Sequence of the second protein:
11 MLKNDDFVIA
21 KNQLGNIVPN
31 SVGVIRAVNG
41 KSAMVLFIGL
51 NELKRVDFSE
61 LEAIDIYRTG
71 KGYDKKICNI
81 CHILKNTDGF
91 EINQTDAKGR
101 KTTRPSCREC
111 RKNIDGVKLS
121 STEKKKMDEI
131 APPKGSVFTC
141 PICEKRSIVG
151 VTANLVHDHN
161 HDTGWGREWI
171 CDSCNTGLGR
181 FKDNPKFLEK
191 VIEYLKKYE

Sequence of the first protein:
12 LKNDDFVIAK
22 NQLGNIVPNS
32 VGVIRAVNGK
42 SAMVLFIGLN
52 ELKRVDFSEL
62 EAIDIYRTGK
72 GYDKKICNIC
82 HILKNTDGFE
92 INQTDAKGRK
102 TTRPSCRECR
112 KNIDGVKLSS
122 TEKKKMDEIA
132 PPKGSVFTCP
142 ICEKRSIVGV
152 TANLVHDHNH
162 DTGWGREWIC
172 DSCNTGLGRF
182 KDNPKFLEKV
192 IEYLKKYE

The following describes two proteins that form a bound complex.

Interface contacts:
Residue L195 in the second protein contacts residue L188 in the first protein (closest heavy-atom distance 3.2 Å).
Residue F187 in the second protein contacts residue C143 in the first protein (closest heavy-atom distance 3.3 Å).
Residue I142 in the second protein contacts residue F187 in the first protein (closest heavy-atom distance 3.5 Å).
Residue L178 in the second protein interacts with residue V191 in the first protein (closest heavy-atom distance 3.3 Å).
Residue G135 in the second protein interacts with residue Y67 in the first protein (closest heavy-atom distance 3.5 Å).
Residue K134 in the second protein is in contact with residue Y67 in the first protein (closest heavy-atom distance 3.0 Å).
Residue Y194 in the second protein is in contact with residue I170 in the first protein (closest heavy-atom distance 3.5 Å).
Residue K186 in the second protein interacts with residue E144 in the first protein (closest heavy-atom distance 3.5 Å).
Residue R167 in the second protein interacts with residue Y194 in the first protein (closest heavy-atom distance 3.3 Å).
Residue R180 in the second protein contacts residue T176 in the first protein (closest heavy-atom distance 3.0 Å).
Residue R146 in the second protein interacts with residue I48 in the first protein (closest heavy-atom distance 2.9 Å).
Residue V191 in the second protein contacts residue L188 in the first protein (closest heavy-atom distance 3.2 Å).
Residue P185 in the second protein is in contact with residue K196 in the first protein (closest heavy-atom distance 3.5 Å).
Residue G135 in the second protein contacts residue F17 in the first protein (closest heavy-atom distance 3.0 Å).
Residue P141 in the second protein is in contact with residue K190 in the first protein (closest heavy-atom distance 2.6 Å).
Residue I170 in the second protein is in contact with residue Y194 in the first protein (closest heavy-atom distance 3.5 Å).
Residue T152 in the second protein interacts with residue I77 in the first protein (closest heavy-atom distance 3.4 Å).
Residue I77 in the second protein is in contact with residue T152 in the first protein (closest heavy-atom distance 3.5 Å).
Residue D158 in the second protein interacts with residue Y194 in the first protein (closest heavy-atom distance 2.6 Å).
Residue F17 in the second protein interacts with residue G135 in the first protein (closest heavy-atom distance 3.1 Å).
Residue L188 in the second protein interacts with residue V191 in the first protein (closest heavy-atom distance 3.0 Å).
Residue T176 in the second protein is in contact with residue R180 in the first protein (closest heavy-atom distance 3.0 Å).
Residue H82 in the second protein interacts with residue T152 in the first protein (closest heavy-atom distance 2.9 Å).
Residue R146 in the second protein is in contact with residue H82 in the first protein (closest heavy-atom distance 3.3 Å).
Residue F187 in the second protein interacts with residue I142 in the first protein (closest heavy-atom distance 3.5 Å).
Residue R146 in the second protein is in contact with residue G49 in the first protein (closest heavy-atom distance 3.0 Å).
Residue N160 in the second protein interacts with residue Y198 in the first protein (closest heavy-atom distance 3.3 Å).
Residue Y198 in the second protein contacts residue E168 in the first protein (closest heavy-atom distance 2.7 Å).
Residue K190 in the second protein contacts residue E144 in the first protein (closest heavy-atom distance 2.7 Å).
Residue E168 in the second protein interacts with residue Y194 in the first protein (closest heavy-atom distance 3.0 Å).
Residue K190 in the second protein interacts with residue I142 in the first protein (closest heavy-atom distance 3.2 Å).
Residue Y198 in the second protein is in contact with residue R167 in the first protein (closest heavy-atom distance 3.5 Å).
Residue K190 in the second protein contacts residue P141 in the first protein (closest heavy-atom distance 2.7 Å).
Residue Y194 in the second protein is in contact with residue D158 in the first protein (closest heavy-atom distance 2.6 Å).
Residue T152 in the second protein interacts with residue N79 in the first protein (closest heavy-atom distance 3.4 Å).
Residue I142 in the second protein contacts residue V191 in the first protein (closest heavy-atom distance 3.5 Å).
Residue S173 in the second protein interacts with residue R180 in the first protein (closest heavy-atom distance 3.0 Å).
Residue G177 in the second protein is in contact with residue R180 in the first protein (closest heavy-atom distance 3.4 Å).
Residue I192 in the second protein interacts with residue E189 in the first protein (closest heavy-atom distance 3.5 Å).
Residue R180 in the second protein is in contact with residue G177 in the first protein (closest heavy-atom distance 3.4 Å).
Residue I192 in the second protein contacts residue I192 in the first protein (closest heavy-atom distance 3.4 Å).
Residue C143 in the second protein contacts residue K182 in the first protein (closest heavy-atom distance 3.1 Å).
Residue I142 in the second protein is in contact with residue K190 in the first protein (closest heavy-atom distance 3.1 Å).
Residue Y194 in the second protein contacts residue R167 in the first protein (closest heavy-atom distance 3.2 Å).
Residue Y194 in the second protein contacts residue E168 in the first protein (closest heavy-atom distance 3.1 Å).
Residue L188 in the second protein contacts residue L195 in the first protein (closest heavy-atom distance 3.3 Å).
Residue C143 in the second protein interacts with residue F187 in the first protein (closest heavy-atom distance 3.5 Å).
Residue E168 in the second protein is in contact with residue Y198 in the first protein (closest heavy-atom distance 2.6 Å).
Residue R180 in the second protein interacts with residue R180 in the first protein (closest heavy-atom distance 3.5 Å).
Residue T152 in the second protein is in contact with residue H82 in the first protein (closest heavy-atom distance 2.8 Å).
Residue G49 in the second protein interacts with residue R146 in the first protein (closest heavy-atom distance 2.9 Å).
Residue L188 in the second protein is in contact with residue I192 in the first protein (closest heavy-atom distance 3.5 Å).
Residue N79 in the second protein interacts with residue T152 in the first protein (closest heavy-atom distance 3.5 Å).
Residue E144 in the second protein is in contact with residue K190 in the first protein (closest heavy-atom distance 2.8 Å).
Residue R180 in the second protein contacts residue S173 in the first protein (closest heavy-atom distance 3.1 Å).
Residue I48 in the second protein contacts residue R146 in the first protein (closest heavy-atom distance 2.7 Å).
Residue V191 in the second protein is in contact with residue L178 in the first protein (closest heavy-atom distance 3.2 Å).
Residue Y198 in the second protein contacts residue N160 in the first protein (closest heavy-atom distance 3.3 Å).
Residue H82 in the second protein interacts with residue R146 in the first protein (closest heavy-atom distance 3.3 Å).
Residue K182 in the second protein contacts residue C143 in the first protein (closest heavy-atom distance 3.1 Å).